Sequence of protein 2:
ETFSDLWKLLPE

These two protein chains interact to form a complex.

Sequence of protein 1:
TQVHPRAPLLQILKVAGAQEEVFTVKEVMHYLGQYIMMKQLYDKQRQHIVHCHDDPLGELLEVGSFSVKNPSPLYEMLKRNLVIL

Interface contacts:
Residue M59 in protein 1 is in contact with residue F3 in protein 2 (closest heavy-atom distance 4.2 Å).
Residue V90 in protein 1 interacts with residue L6 in protein 2 (closest heavy-atom distance 3.8 Å).
Residue F88 in protein 1 contacts residue W7 in protein 2 (closest heavy-atom distance 4.5 Å).
Residue V90 in protein 1 is in contact with residue W7 in protein 2 (closest heavy-atom distance 4.0 Å).
Residue V90 in protein 1 contacts residue L10 in protein 2 (closest heavy-atom distance 3.2 Å).
Residue I58 in protein 1 contacts residue F3 in protein 2 (closest heavy-atom distance 3.4 Å).
Residue Y97 in protein 1 interacts with residue L10 in protein 2 (closest heavy-atom distance 3.9 Å).
Residue Q69 in protein 1 interacts with residue F3 in protein 2 (closest heavy-atom distance 2.8 Å).
Residue Y97 in protein 1 is in contact with residue E12 in protein 2 (closest heavy-atom distance 4.6 Å).
Residue P93 in protein 1 is in contact with residue L10 in protein 2 (closest heavy-atom distance 3.7 Å).
Residue Q69 in protein 1 is in contact with residue E1 in protein 2 (closest heavy-atom distance 3.7 Å).
Residue L54 in protein 1 interacts with residue W7 in protein 2 (closest heavy-atom distance 3.9 Å).
Residue K91 in protein 1 contacts residue L6 in protein 2 (closest heavy-atom distance 3.9 Å).
Residue M51 in protein 1 interacts with residue L10 in protein 2 (closest heavy-atom distance 3.5 Å).
Residue V90 in protein 1 interacts with residue F3 in protein 2 (closest heavy-atom distance 3.9 Å).
Residue G55 in protein 1 contacts residue F3 in protein 2 (closest heavy-atom distance 3.6 Å).
Residue H52 in protein 1 is in contact with residue W7 in protein 2 (closest heavy-atom distance 4.7 Å).
Residue H70 in protein 1 interacts with residue L6 in protein 2 (closest heavy-atom distance 3.4 Å).
Residue Y64 in protein 1 contacts residue F3 in protein 2 (closest heavy-atom distance 3.7 Å).
Residue M51 in protein 1 contacts residue W7 in protein 2 (closest heavy-atom distance 3.0 Å).
Residue M59 in protein 1 contacts residue S4 in protein 2 (closest heavy-atom distance 4.2 Å).
Residue G55 in protein 1 is in contact with residue W7 in protein 2 (closest heavy-atom distance 3.4 Å).
Residue Y97 in protein 1 interacts with residue P11 in protein 2 (closest heavy-atom distance 2.4 Å).
Residue M51 in protein 1 interacts with residue E12 in protein 2 (closest heavy-atom distance 4.9 Å).
Residue L96 in protein 1 is in contact with residue W7 in protein 2 (closest heavy-atom distance 3.5 Å).
Residue Q69 in protein 1 interacts with residue L6 in protein 2 (closest heavy-atom distance 3.7 Å).
Residue V72 in protein 1 contacts residue F3 in protein 2 (closest heavy-atom distance 4.0 Å).
Residue L96 in protein 1 interacts with residue L10 in protein 2 (closest heavy-atom distance 4.0 Å).
Residue I58 in protein 1 interacts with residue W7 in protein 2 (closest heavy-atom distance 3.8 Å).
Residue Q69 in protein 1 interacts with residue T2 in protein 2 (closest heavy-atom distance 3.4 Å).